Sequence of chain A:
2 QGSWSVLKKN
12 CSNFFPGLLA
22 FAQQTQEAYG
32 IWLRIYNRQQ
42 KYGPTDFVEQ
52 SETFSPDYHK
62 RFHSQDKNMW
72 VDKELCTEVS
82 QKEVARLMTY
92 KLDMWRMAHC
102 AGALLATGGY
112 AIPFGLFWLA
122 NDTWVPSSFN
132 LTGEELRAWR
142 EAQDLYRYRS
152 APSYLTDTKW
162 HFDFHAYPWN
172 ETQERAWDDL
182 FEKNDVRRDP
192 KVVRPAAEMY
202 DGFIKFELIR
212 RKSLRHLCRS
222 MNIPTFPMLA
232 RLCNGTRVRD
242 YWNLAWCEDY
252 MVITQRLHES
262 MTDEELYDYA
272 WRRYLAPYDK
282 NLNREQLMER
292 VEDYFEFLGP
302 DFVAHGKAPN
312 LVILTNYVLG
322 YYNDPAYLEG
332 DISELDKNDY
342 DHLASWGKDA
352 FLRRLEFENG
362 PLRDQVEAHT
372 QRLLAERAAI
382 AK

The following describes two proteins that form a bound complex.

Interface contacts:
Residue D337 in chain A contacts residue R262 in chain B (closest heavy-atom distance 3.9 Å).
Residue D340 in chain A interacts with residue R262 in chain B (closest heavy-atom distance 3.3 Å).
Residue F165 in chain A is in contact with residue Q284 in chain B (closest heavy-atom distance 3.5 Å).
Residue Y168 in chain A contacts residue R292 in chain B (closest heavy-atom distance 3.7 Å).
Residue A167 in chain A contacts residue L289 in chain B (closest heavy-atom distance 3.4 Å).
Residue E175 in chain A interacts with residue R293 in chain B (closest heavy-atom distance 3.6 Å).
Residue Y341 in chain A interacts with residue W261 in chain B (closest heavy-atom distance 3.8 Å).
Residue Y328 in chain A contacts residue R271 in chain B (closest heavy-atom distance 3.5 Å).
Residue I333 in chain A is in contact with residue W266 in chain B (closest heavy-atom distance 3.6 Å).
Residue L336 in chain A is in contact with residue L249 in chain B (closest heavy-atom distance 3.8 Å).
Residue Y328 in chain A interacts with residue P268 in chain B (closest heavy-atom distance 3.5 Å).
Residue D332 in chain A is in contact with residue W266 in chain B (closest heavy-atom distance 3.3 Å).
Residue Y341 in chain A contacts residue L258 in chain B (closest heavy-atom distance 3.7 Å).
Residue K338 in chain A is in contact with residue K252 in chain B (closest heavy-atom distance 3.0 Å).
Residue D342 in chain A contacts residue Q257 in chain B (closest heavy-atom distance 3.8 Å).
Residue H162 in chain A contacts residue I280 in chain B (closest heavy-atom distance 3.9 Å).
Residue A327 in chain A interacts with residue P268 in chain B (closest heavy-atom distance 3.3 Å).
Residue Y341 in chain A contacts residue G259 in chain B (closest heavy-atom distance 3.7 Å).
Residue D164 in chain A interacts with residue E290 in chain B (closest heavy-atom distance 3.7 Å).
Residue K338 in chain A is in contact with residue R262 in chain B (closest heavy-atom distance 3.1 Å).
Residue E335 in chain A contacts residue W266 in chain B (closest heavy-atom distance 4.0 Å).
Residue S154 in chain A interacts with residue I280 in chain B (closest heavy-atom distance 3.9 Å).
Residue P169 in chain A interacts with residue R293 in chain B (closest heavy-atom distance 3.2 Å).
Residue L336 in chain A is in contact with residue R248 in chain B (closest heavy-atom distance 3.8 Å).
Residue L329 in chain A contacts residue R242 in chain B (closest heavy-atom distance 3.5 Å).
Residue N339 in chain A contacts residue Q257 in chain B (closest heavy-atom distance 3.4 Å).
Residue I333 in chain A contacts residue R248 in chain B (closest heavy-atom distance 3.5 Å).
Residue D164 in chain A interacts with residue R293 in chain B (closest heavy-atom distance 3.8 Å).
Residue L329 in chain A interacts with residue D265 in chain B (closest heavy-atom distance 3.9 Å).
Residue Y341 in chain A contacts residue G256 in chain B (closest heavy-atom distance 3.4 Å).
Residue F165 in chain A is in contact with residue L289 in chain B (closest heavy-atom distance 3.9 Å).
Residue L336 in chain A interacts with residue R262 in chain B (closest heavy-atom distance 3.3 Å).
Residue D340 in chain A interacts with residue L258 in chain B (closest heavy-atom distance 3.5 Å).
Residue D158 in chain A contacts residue I280 in chain B (closest heavy-atom distance 3.8 Å).
Residue K184 in chain A is in contact with residue E269 in chain B (closest heavy-atom distance 2.6 Å).
Residue K213 in chain A is in contact with residue T281 in chain B (closest heavy-atom distance 3.7 Å).
Residue W161 in chain A is in contact with residue Q284 in chain B (closest heavy-atom distance 3.4 Å).
Residue L329 in chain A contacts residue P268 in chain B (closest heavy-atom distance 3.8 Å).
Residue L329 in chain A is in contact with residue W266 in chain B (closest heavy-atom distance 3.7 Å).
Residue G331 in chain A interacts with residue W266 in chain B (closest heavy-atom distance 3.2 Å).
Residue N339 in chain A is in contact with residue K252 in chain B (closest heavy-atom distance 2.8 Å).
Residue T157 in chain A contacts residue E277 in chain B (closest heavy-atom distance 3.8 Å).
Residue T157 in chain A contacts residue L276 in chain B (closest heavy-atom distance 3.5 Å).
Residue D164 in chain A interacts with residue L289 in chain B (closest heavy-atom distance 3.5 Å).
Residue D340 in chain A contacts residue G259 in chain B (closest heavy-atom distance 2.7 Å).
Residue A327 in chain A contacts residue D272 in chain B (closest heavy-atom distance 2.9 Å).
Residue A327 in chain A is in contact with residue E269 in chain B (closest heavy-atom distance 3.5 Å).
Residue D179 in chain A contacts residue R293 in chain B (closest heavy-atom distance 3.6 Å).
Residue W161 in chain A is in contact with residue E277 in chain B (closest heavy-atom distance 3.4 Å).
Residue W161 in chain A is in contact with residue G282 in chain B (closest heavy-atom distance 3.5 Å).
Residue E335 in chain A interacts with residue R262 in chain B (closest heavy-atom distance 2.5 Å).
Residue Y168 in chain A is in contact with residue L289 in chain B (closest heavy-atom distance 3.7 Å).
Residue D337 in chain A is in contact with residue K252 in chain B (closest heavy-atom distance 3.0 Å).
Residue H166 in chain A is in contact with residue L289 in chain B (closest heavy-atom distance 3.8 Å).
Residue Y341 in chain A interacts with residue Q257 in chain B (closest heavy-atom distance 2.9 Å).
Residue D340 in chain A contacts residue Q257 in chain B (closest heavy-atom distance 3.5 Å).
Residue L336 in chain A contacts residue W266 in chain B (closest heavy-atom distance 3.6 Å).
Residue S154 in chain A interacts with residue L276 in chain B (closest heavy-atom distance 3.9 Å).
Residue L336 in chain A interacts with residue K252 in chain B (closest heavy-atom distance 3.1 Å).
Residue F165 in chain A interacts with residue W286 in chain B (closest heavy-atom distance 3.1 Å).

Sequence of chain B:
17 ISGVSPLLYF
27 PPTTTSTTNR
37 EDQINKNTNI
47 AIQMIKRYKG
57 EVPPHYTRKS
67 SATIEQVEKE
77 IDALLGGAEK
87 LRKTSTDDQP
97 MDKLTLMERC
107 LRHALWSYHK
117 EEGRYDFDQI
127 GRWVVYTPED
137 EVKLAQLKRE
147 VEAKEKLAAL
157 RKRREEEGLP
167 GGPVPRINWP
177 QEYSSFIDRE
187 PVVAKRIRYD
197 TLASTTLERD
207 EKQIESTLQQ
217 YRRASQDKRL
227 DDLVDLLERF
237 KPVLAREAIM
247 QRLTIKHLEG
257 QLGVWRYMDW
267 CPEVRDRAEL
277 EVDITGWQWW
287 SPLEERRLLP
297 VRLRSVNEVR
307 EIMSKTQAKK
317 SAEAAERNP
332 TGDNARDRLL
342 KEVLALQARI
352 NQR